Sequence of the first protein:
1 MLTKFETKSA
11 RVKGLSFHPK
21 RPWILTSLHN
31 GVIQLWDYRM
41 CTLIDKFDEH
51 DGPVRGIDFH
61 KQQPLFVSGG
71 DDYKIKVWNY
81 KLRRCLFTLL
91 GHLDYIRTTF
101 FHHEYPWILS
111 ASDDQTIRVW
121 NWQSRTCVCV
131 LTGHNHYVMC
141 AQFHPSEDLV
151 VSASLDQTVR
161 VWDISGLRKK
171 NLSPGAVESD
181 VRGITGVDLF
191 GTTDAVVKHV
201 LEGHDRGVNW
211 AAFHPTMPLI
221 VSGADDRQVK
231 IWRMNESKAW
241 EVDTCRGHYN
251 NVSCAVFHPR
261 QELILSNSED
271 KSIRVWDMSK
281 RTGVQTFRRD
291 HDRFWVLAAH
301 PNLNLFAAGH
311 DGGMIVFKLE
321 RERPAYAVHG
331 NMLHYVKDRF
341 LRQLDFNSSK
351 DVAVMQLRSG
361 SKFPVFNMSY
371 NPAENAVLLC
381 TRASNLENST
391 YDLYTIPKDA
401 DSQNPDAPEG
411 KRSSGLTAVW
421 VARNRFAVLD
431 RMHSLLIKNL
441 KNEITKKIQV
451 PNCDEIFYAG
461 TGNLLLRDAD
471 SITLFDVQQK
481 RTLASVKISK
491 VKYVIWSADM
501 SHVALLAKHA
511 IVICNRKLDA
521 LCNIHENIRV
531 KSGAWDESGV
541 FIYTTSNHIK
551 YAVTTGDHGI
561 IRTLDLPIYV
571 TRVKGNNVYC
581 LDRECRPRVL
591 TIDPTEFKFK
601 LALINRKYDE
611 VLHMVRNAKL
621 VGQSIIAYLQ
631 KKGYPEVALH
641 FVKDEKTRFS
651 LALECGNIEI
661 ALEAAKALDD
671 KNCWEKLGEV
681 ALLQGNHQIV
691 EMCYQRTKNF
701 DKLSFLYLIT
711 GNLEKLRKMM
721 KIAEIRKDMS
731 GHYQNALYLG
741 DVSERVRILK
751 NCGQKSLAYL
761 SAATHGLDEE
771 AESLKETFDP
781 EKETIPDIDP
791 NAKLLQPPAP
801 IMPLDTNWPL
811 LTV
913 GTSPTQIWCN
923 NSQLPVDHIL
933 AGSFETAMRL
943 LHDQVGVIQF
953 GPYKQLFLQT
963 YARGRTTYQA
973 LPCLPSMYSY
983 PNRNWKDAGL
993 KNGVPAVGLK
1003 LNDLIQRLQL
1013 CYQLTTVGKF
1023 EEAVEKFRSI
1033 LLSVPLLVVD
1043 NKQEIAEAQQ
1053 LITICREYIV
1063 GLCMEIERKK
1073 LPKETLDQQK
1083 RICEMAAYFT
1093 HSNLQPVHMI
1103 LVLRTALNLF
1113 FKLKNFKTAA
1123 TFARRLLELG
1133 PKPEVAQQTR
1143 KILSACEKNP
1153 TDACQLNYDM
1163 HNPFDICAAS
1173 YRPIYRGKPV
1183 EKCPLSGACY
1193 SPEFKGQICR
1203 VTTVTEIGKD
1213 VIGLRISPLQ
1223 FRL

These two protein chains interact to form a complex.

Contacts between the two chains:
Residue E654 in the first protein interacts with residue N781 in the second protein (closest heavy-atom distance 3.2 Å).
Residue I801 in the first protein contacts residue T760 in the second protein (closest heavy-atom distance 3.6 Å).
Residue D789 in the first protein is in contact with residue A705 in the second protein (closest heavy-atom distance 3.9 Å).
Residue A792 in the first protein is in contact with residue S706 in the second protein (closest heavy-atom distance 3.3 Å).
Residue P780 in the first protein interacts with residue K680 in the second protein (closest heavy-atom distance 4.3 Å).
Residue L811 in the first protein contacts residue Y794 in the second protein (closest heavy-atom distance 3.9 Å).
Residue L653 in the first protein contacts residue N781 in the second protein (closest heavy-atom distance 2.9 Å).
Residue L794 in the first protein is in contact with residue L734 in the second protein (closest heavy-atom distance 3.1 Å).
Residue L682 in the first protein contacts residue P752 in the second protein (closest heavy-atom distance 4.5 Å).
Residue Q684 in the first protein is in contact with residue Y794 in the second protein (closest heavy-atom distance 4.1 Å).
Residue D787 in the first protein interacts with residue S710 in the second protein (closest heavy-atom distance 4.4 Å).
Residue L794 in the first protein contacts residue Q735 in the second protein (closest heavy-atom distance 3.7 Å).
Residue V813 in the first protein is in contact with residue T792 in the second protein (closest heavy-atom distance 4.1 Å).
Residue D789 in the first protein is in contact with residue S706 in the second protein (closest heavy-atom distance 3.9 Å).
Residue P809 in the first protein interacts with residue Y794 in the second protein (closest heavy-atom distance 4.4 Å).
Residue I709 in the first protein contacts residue F756 in the second protein (closest heavy-atom distance 2.9 Å).
Residue E781 in the first protein is in contact with residue C681 in the second protein (closest heavy-atom distance 3.6 Å).
Residue L794 in the first protein is in contact with residue G707 in the second protein (closest heavy-atom distance 3.5 Å).
Residue E654 in the first protein contacts residue K783 in the second protein (closest heavy-atom distance 3.8 Å).
Residue I709 in the first protein interacts with residue E753 in the second protein (closest heavy-atom distance 4.5 Å).
Residue P800 in the first protein is in contact with residue T760 in the second protein (closest heavy-atom distance 3.6 Å).
Residue C655 in the first protein interacts with residue K783 in the second protein (closest heavy-atom distance 3.5 Å).
Residue T812 in the first protein contacts residue A784 in the second protein (closest heavy-atom distance 4.2 Å).
Residue L653 in the first protein interacts with residue Q782 in the second protein (closest heavy-atom distance 4.4 Å).
Residue E654 in the first protein interacts with residue Q782 in the second protein (closest heavy-atom distance 3.7 Å).
Residue L737 in the first protein contacts residue F733 in the second protein (closest heavy-atom distance 4.5 Å).
Residue P809 in the first protein interacts with residue E795 in the second protein (closest heavy-atom distance 4.1 Å).
Residue P786 in the first protein is in contact with residue F683 in the second protein (closest heavy-atom distance 4.5 Å).
Residue S761 in the first protein contacts residue A705 in the second protein (closest heavy-atom distance 3.9 Å).
Residue I785 in the first protein is in contact with residue S684 in the second protein (closest heavy-atom distance 4.5 Å).
Residue D787 in the first protein contacts residue M711 in the second protein (closest heavy-atom distance 4.3 Å).
Residue Q684 in the first protein contacts residue E795 in the second protein (closest heavy-atom distance 3.1 Å).
Residue Q796 in the first protein is in contact with residue G736 in the second protein (closest heavy-atom distance 4.0 Å).
Residue V813 in the first protein interacts with residue E793 in the second protein (closest heavy-atom distance 4.4 Å).
Residue I801 in the first protein interacts with residue E803 in the second protein (closest heavy-atom distance 4.0 Å).
Residue A799 in the first protein interacts with residue T760 in the second protein (closest heavy-atom distance 4.2 Å).
Residue K793 in the first protein is in contact with residue S706 in the second protein (closest heavy-atom distance 4.5 Å).
Residue M802 in the first protein interacts with residue E803 in the second protein (closest heavy-atom distance 4.1 Å).
Residue L760 in the first protein is in contact with residue A705 in the second protein (closest heavy-atom distance 3.1 Å).
Residue V813 in the first protein contacts residue A784 in the second protein (closest heavy-atom distance 3.2 Å).
Residue T812 in the first protein interacts with residue T792 in the second protein (closest heavy-atom distance 3.6 Å).
Residue Q796 in the first protein interacts with residue Q735 in the second protein (closest heavy-atom distance 4.3 Å).
Residue T812 in the first protein interacts with residue Y794 in the second protein (closest heavy-atom distance 3.7 Å).
Residue P800 in the first protein contacts residue E803 in the second protein (closest heavy-atom distance 4.5 Å).
Residue P809 in the first protein contacts residue N796 in the second protein (closest heavy-atom distance 4.0 Å).
Residue C655 in the first protein contacts residue A784 in the second protein (closest heavy-atom distance 3.1 Å).
Residue K793 in the first protein contacts residue N708 in the second protein (closest heavy-atom distance 4.3 Å).
Residue L810 in the first protein is in contact with residue Y794 in the second protein (closest heavy-atom distance 3.8 Å).
Residue L795 in the first protein contacts residue Q735 in the second protein (closest heavy-atom distance 3.7 Å).
Residue P786 in the first protein contacts residue S684 in the second protein (closest heavy-atom distance 3.8 Å).
Residue C655 in the first protein is in contact with residue A785 in the second protein (closest heavy-atom distance 3.2 Å).
Residue A792 in the first protein is in contact with residue G707 in the second protein (closest heavy-atom distance 4.3 Å).
Residue K793 in the first protein interacts with residue G707 in the second protein (closest heavy-atom distance 2.9 Å).
Residue L811 in the first protein contacts residue T792 in the second protein (closest heavy-atom distance 4.2 Å).
Residue G656 in the first protein interacts with residue Q782 in the second protein (closest heavy-atom distance 4.4 Å).
Residue V813 in the first protein interacts with residue Y794 in the second protein (closest heavy-atom distance 4.2 Å).
Residue L795 in the first protein interacts with residue G736 in the second protein (closest heavy-atom distance 4.4 Å).
Residue I709 in the first protein contacts residue L757 in the second protein (closest heavy-atom distance 2.9 Å).
Residue C655 in the first protein is in contact with residue Q782 in the second protein (closest heavy-atom distance 3.8 Å).
Residue L811 in the first protein interacts with residue P791 in the second protein (closest heavy-atom distance 4.2 Å).

Sequence of the second protein:
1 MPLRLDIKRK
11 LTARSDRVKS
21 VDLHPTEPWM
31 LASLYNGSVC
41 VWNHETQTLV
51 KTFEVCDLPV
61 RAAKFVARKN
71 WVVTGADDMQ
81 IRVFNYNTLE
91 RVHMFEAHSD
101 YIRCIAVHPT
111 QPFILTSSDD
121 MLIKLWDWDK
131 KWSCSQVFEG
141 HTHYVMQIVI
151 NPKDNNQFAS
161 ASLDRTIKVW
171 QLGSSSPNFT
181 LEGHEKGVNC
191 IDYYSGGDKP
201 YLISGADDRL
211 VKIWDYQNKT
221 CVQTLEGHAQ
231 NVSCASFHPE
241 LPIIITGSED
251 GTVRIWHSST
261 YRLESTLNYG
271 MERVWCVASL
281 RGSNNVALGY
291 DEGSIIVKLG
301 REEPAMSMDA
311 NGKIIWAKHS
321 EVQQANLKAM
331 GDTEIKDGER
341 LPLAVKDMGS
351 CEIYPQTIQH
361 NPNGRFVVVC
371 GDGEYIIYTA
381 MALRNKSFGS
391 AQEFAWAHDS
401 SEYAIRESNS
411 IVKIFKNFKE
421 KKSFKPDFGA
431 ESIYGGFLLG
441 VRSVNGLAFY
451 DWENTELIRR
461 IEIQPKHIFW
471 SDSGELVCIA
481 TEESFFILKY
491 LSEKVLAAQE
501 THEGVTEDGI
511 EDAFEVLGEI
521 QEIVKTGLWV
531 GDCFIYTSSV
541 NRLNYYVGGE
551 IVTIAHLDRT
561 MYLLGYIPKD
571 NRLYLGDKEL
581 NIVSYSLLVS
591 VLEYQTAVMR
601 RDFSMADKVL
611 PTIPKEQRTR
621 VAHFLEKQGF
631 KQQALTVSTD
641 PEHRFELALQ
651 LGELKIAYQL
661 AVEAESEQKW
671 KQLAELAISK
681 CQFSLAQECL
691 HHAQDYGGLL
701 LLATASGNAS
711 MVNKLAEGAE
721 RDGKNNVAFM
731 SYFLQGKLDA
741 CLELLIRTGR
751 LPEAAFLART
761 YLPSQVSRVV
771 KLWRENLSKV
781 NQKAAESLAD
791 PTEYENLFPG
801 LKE